The following describes two proteins that form a bound complex.

Sequence of the second protein:
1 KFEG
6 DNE

Sequence of the first protein:
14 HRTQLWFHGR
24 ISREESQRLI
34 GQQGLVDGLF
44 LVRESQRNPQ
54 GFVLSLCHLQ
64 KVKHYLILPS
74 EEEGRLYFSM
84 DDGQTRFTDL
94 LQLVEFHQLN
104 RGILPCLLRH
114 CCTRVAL

Contacts between the two chains:
Residue D85 in the first protein contacts residue K1 in the second protein (closest heavy-atom distance 4.9 Å).
Residue H67 in the first protein contacts residue G4 in the second protein (closest heavy-atom distance 4.9 Å).
Residue L69 in the first protein contacts residue N7 in the second protein (closest heavy-atom distance 2.8 Å).
Residue I106 in the first protein contacts residue N7 in the second protein (closest heavy-atom distance 4.5 Å).
Residue I106 in the first protein is in contact with residue E8 in the second protein (closest heavy-atom distance 4.0 Å).
Residue Y68 in the first protein interacts with residue N7 in the second protein (closest heavy-atom distance 3.2 Å).
Residue M83 in the first protein interacts with residue N7 in the second protein (closest heavy-atom distance 3.1 Å).
Residue D85 in the first protein is in contact with residue F2 in the second protein (closest heavy-atom distance 3.8 Å).
Residue R26 in the first protein contacts residue G4 in the second protein (closest heavy-atom distance 2.5 Å).
Residue K64 in the first protein interacts with residue D6 in the second protein (closest heavy-atom distance 4.7 Å).
Residue V65 in the first protein is in contact with residue D6 in the second protein (closest heavy-atom distance 4.7 Å).
Residue Y68 in the first protein is in contact with residue D6 in the second protein (closest heavy-atom distance 3.4 Å).
Residue M83 in the first protein contacts residue F2 in the second protein (closest heavy-atom distance 4.0 Å).
Residue L71 in the first protein contacts residue F2 in the second protein (closest heavy-atom distance 3.9 Å).
Residue R50 in the first protein is in contact with residue E3 in the second protein (closest heavy-atom distance 3.1 Å).
Residue R50 in the first protein interacts with residue G4 in the second protein (closest heavy-atom distance 4.0 Å).
Residue L69 in the first protein is in contact with residue F2 in the second protein (closest heavy-atom distance 4.0 Å).
Residue H67 in the first protein interacts with residue D6 in the second protein (closest heavy-atom distance 2.8 Å).
Residue K66 in the first protein contacts residue D6 in the second protein (closest heavy-atom distance 3.2 Å).
Residue H67 in the first protein is in contact with residue N7 in the second protein (closest heavy-atom distance 3.8 Å).